Residue-level contacts at the interface:
Residue V232 in protein 1 interacts with residue I16 in protein 2 (closest heavy-atom distance 3.6 Å).
Residue D254 in protein 1 is in contact with residue T4 in protein 2 (closest heavy-atom distance 3.2 Å).
Residue L250 in protein 1 interacts with residue S5 in protein 2 (closest heavy-atom distance 3.5 Å).
Residue L235 in protein 1 interacts with residue I13 in protein 2 (closest heavy-atom distance 3.8 Å).
Residue Q204 in protein 1 contacts residue N38 in protein 2 (closest heavy-atom distance 3.4 Å).
Residue N229 in protein 1 interacts with residue A18 in protein 2 (closest heavy-atom distance 3.0 Å).
Residue Q218 in protein 1 interacts with residue I23 in protein 2 (closest heavy-atom distance 3.2 Å).
Residue A211 in protein 1 interacts with residue L30 in protein 2 (closest heavy-atom distance 4.1 Å).
Residue Q204 in protein 1 is in contact with residue K35 in protein 2 (closest heavy-atom distance 4.3 Å).
Residue I200 in protein 1 contacts residue L41 in protein 2 (closest heavy-atom distance 3.7 Å).
Residue A193 in protein 1 interacts with residue L44 in protein 2 (closest heavy-atom distance 3.9 Å).
Residue V221 in protein 1 is in contact with residue V21 in protein 2 (closest heavy-atom distance 4.0 Å).
Residue N247 in protein 1 interacts with residue D7 in protein 2 (closest heavy-atom distance 2.4 Å).
Residue A211 in protein 1 contacts residue I27 in protein 2 (closest heavy-atom distance 3.7 Å).
Residue L250 in protein 1 contacts residue P6 in protein 2 (closest heavy-atom distance 3.4 Å).
Residue N222 in protein 1 interacts with residue V21 in protein 2 (closest heavy-atom distance 3.0 Å).
Residue Q218 in protein 1 is in contact with residue N22 in protein 2 (closest heavy-atom distance 3.8 Å).
Residue A225 in protein 1 interacts with residue S19 in protein 2 (closest heavy-atom distance 3.3 Å).
Residue N197 in protein 1 interacts with residue L41 in protein 2 (closest heavy-atom distance 3.4 Å).
Residue L207 in protein 1 is in contact with residue L37 in protein 2 (closest heavy-atom distance 4.3 Å).
Residue K190 in protein 1 interacts with residue L44 in protein 2 (closest heavy-atom distance 3.9 Å).
Residue A225 in protein 1 is in contact with residue A18 in protein 2 (closest heavy-atom distance 3.8 Å).
Residue N247 in protein 1 interacts with residue V8 in protein 2 (closest heavy-atom distance 3.2 Å).
Residue L214 in protein 1 contacts residue L30 in protein 2 (closest heavy-atom distance 3.8 Å).
Residue Q218 in protein 1 interacts with residue Q24 in protein 2 (closest heavy-atom distance 3.6 Å).
Residue Q218 in protein 1 contacts residue I27 in protein 2 (closest heavy-atom distance 3.8 Å).
Residue A211 in protein 1 contacts residue N31 in protein 2 (closest heavy-atom distance 4.0 Å).
Residue S243 in protein 1 interacts with residue L10 in protein 2 (closest heavy-atom distance 4.0 Å).
Residue L228 in protein 1 interacts with residue A18 in protein 2 (closest heavy-atom distance 4.0 Å).
Residue S208 in protein 1 is in contact with residue A34 in protein 2 (closest heavy-atom distance 4.0 Å).
Residue L207 in protein 1 interacts with residue A34 in protein 2 (closest heavy-atom distance 4.0 Å).
Residue A193 in protein 1 is in contact with residue I42 in protein 2 (closest heavy-atom distance 3.8 Å).
Residue I200 in protein 1 contacts residue L37 in protein 2 (closest heavy-atom distance 3.6 Å).
Residue F239 in protein 1 contacts residue L10 in protein 2 (closest heavy-atom distance 3.4 Å).
Residue Q189 in protein 1 interacts with residue L44 in protein 2 (closest heavy-atom distance 3.6 Å).
Residue L207 in protein 1 is in contact with residue V33 in protein 2 (closest heavy-atom distance 3.7 Å).
Residue V232 in protein 1 interacts with residue S14 in protein 2 (closest heavy-atom distance 4.3 Å).
Residue Q204 in protein 1 contacts residue A34 in protein 2 (closest heavy-atom distance 2.4 Å).
Residue S208 in protein 1 contacts residue N31 in protein 2 (closest heavy-atom distance 4.4 Å).
Residue A225 in protein 1 interacts with residue V20 in protein 2 (closest heavy-atom distance 4.1 Å).
Residue Q204 in protein 1 is in contact with residue L37 in protein 2 (closest heavy-atom distance 3.7 Å).
Residue L214 in protein 1 is in contact with residue I27 in protein 2 (closest heavy-atom distance 3.9 Å).
Residue Q218 in protein 1 contacts residue V21 in protein 2 (closest heavy-atom distance 3.7 Å).
Residue L207 in protein 1 is in contact with residue L30 in protein 2 (closest heavy-atom distance 3.8 Å).
Residue G215 in protein 1 is in contact with residue I27 in protein 2 (closest heavy-atom distance 3.6 Å).
Residue T210 in protein 1 interacts with residue L30 in protein 2 (closest heavy-atom distance 3.8 Å).
Residue S236 in protein 1 is in contact with residue I13 in protein 2 (closest heavy-atom distance 4.0 Å).
Residue S236 in protein 1 contacts residue S14 in protein 2 (closest heavy-atom distance 4.2 Å).
Residue V232 in protein 1 is in contact with residue I13 in protein 2 (closest heavy-atom distance 3.3 Å).
Residue N222 in protein 1 interacts with residue V20 in protein 2 (closest heavy-atom distance 3.6 Å).
Residue I203 in protein 1 contacts residue L37 in protein 2 (closest heavy-atom distance 4.0 Å).
Residue N229 in protein 1 interacts with residue N17 in protein 2 (closest heavy-atom distance 3.4 Å).
Residue D254 in protein 1 interacts with residue H3 in protein 2 (closest heavy-atom distance 2.7 Å).
Residue L250 in protein 1 is in contact with residue V8 in protein 2 (closest heavy-atom distance 3.6 Å).
Residue F196 in protein 1 is in contact with residue I42 in protein 2 (closest heavy-atom distance 3.5 Å).
Residue L214 in protein 1 is in contact with residue I23 in protein 2 (closest heavy-atom distance 3.7 Å).
Residue E257 in protein 1 interacts with residue H3 in protein 2 (closest heavy-atom distance 3.5 Å).
Residue F196 in protein 1 interacts with residue S40 in protein 2 (closest heavy-atom distance 3.1 Å).
Residue N197 in protein 1 is in contact with residue I42 in protein 2 (closest heavy-atom distance 3.1 Å).
Residue D254 in protein 1 interacts with residue S5 in protein 2 (closest heavy-atom distance 3.3 Å).

Sequence of protein 1:
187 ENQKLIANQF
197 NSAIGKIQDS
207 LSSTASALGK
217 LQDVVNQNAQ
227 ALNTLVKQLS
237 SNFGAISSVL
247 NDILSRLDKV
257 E

Sequence of protein 2:
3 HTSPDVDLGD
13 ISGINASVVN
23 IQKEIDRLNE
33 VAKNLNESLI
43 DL

The following describes two proteins that form a bound complex.